Sequence of protein 1:
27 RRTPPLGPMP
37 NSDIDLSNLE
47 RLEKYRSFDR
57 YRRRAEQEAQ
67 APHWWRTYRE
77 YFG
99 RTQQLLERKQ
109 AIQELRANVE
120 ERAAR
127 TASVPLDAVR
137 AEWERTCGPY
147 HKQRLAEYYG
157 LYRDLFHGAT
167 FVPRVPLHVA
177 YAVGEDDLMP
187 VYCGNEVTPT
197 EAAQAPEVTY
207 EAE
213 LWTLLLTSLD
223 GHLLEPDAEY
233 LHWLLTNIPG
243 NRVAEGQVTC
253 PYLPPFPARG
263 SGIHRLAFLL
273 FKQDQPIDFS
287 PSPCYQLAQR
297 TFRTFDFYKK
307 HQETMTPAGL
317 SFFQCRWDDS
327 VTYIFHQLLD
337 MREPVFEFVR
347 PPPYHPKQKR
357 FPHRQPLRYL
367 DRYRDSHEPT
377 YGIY

Sequence of protein 2:
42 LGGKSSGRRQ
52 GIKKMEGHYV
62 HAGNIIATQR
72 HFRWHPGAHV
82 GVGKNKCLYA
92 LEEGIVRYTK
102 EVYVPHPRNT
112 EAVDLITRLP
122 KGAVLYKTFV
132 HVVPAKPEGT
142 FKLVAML

Interface contacts:
Residue F78 in protein 1 interacts with residue V133 in protein 2 (closest heavy-atom distance 3.4 Å).
Residue R346 in protein 1 is in contact with residue E139 in protein 2 (closest heavy-atom distance 3.5 Å).
Residue Y51 in protein 1 interacts with residue A124 in protein 2 (closest heavy-atom distance 2.7 Å).
Residue Y51 in protein 1 contacts residue G123 in protein 2 (closest heavy-atom distance 3.1 Å).
Residue E64 in protein 1 contacts residue V103 in protein 2 (closest heavy-atom distance 3.7 Å).
Residue F342 in protein 1 contacts residue K143 in protein 2 (closest heavy-atom distance 3.6 Å).
Residue Y77 in protein 1 is in contact with residue R98 in protein 2 (closest heavy-atom distance 3.5 Å).
Residue N37 in protein 1 is in contact with residue A124 in protein 2 (closest heavy-atom distance 3.2 Å).
Residue P347 in protein 1 contacts residue E139 in protein 2 (closest heavy-atom distance 3.3 Å).
Residue P36 in protein 1 is in contact with residue Y127 in protein 2 (closest heavy-atom distance 3.6 Å).
Residue Y51 in protein 1 interacts with residue T118 in protein 2 (closest heavy-atom distance 3.1 Å).
Residue R72 in protein 1 interacts with residue T100 in protein 2 (closest heavy-atom distance 3.6 Å).
Residue F78 in protein 1 interacts with residue A79 in protein 2 (closest heavy-atom distance 3.4 Å).
Residue V345 in protein 1 interacts with residue T141 in protein 2 (closest heavy-atom distance 2.8 Å).
Residue Y57 in protein 1 interacts with residue A124 in protein 2 (closest heavy-atom distance 3.5 Å).
Residue K50 in protein 1 is in contact with residue L120 in protein 2 (closest heavy-atom distance 2.6 Å).
Residue T73 in protein 1 is in contact with residue T100 in protein 2 (closest heavy-atom distance 3.2 Å).
Residue A61 in protein 1 interacts with residue V105 in protein 2 (closest heavy-atom distance 3.5 Å).
Residue G262 in protein 1 contacts residue F142 in protein 2 (closest heavy-atom distance 3.5 Å).
Residue Y57 in protein 1 is in contact with residue L126 in protein 2 (closest heavy-atom distance 2.8 Å).
Residue Y57 in protein 1 contacts residue Y104 in protein 2 (closest heavy-atom distance 3.6 Å).
Residue V341 in protein 1 interacts with residue A146 in protein 2 (closest heavy-atom distance 3.0 Å).
Residue H69 in protein 1 interacts with residue Y127 in protein 2 (closest heavy-atom distance 3.3 Å).
Residue I40 in protein 1 interacts with residue G123 in protein 2 (closest heavy-atom distance 3.6 Å).
Residue K50 in protein 1 contacts residue K122 in protein 2 (closest heavy-atom distance 3.6 Å).
Residue E64 in protein 1 interacts with residue Y127 in protein 2 (closest heavy-atom distance 2.6 Å).
Residue Y57 in protein 1 contacts residue L120 in protein 2 (closest heavy-atom distance 3.7 Å).
Residue W71 in protein 1 contacts residue Y127 in protein 2 (closest heavy-atom distance 3.5 Å).
Residue Y350 in protein 1 is in contact with residue H62 in protein 2 (closest heavy-atom distance 3.2 Å).
Residue K50 in protein 1 interacts with residue T118 in protein 2 (closest heavy-atom distance 2.6 Å).
Residue R52 in protein 1 interacts with residue T118 in protein 2 (closest heavy-atom distance 3.6 Å).
Residue R60 in protein 1 is in contact with residue G123 in protein 2 (closest heavy-atom distance 2.8 Å).
Residue R338 in protein 1 contacts residue M147 in protein 2 (closest heavy-atom distance 3.6 Å).
Residue F342 in protein 1 interacts with residue L144 in protein 2 (closest heavy-atom distance 3.7 Å).
Residue Y51 in protein 1 interacts with residue K122 in protein 2 (closest heavy-atom distance 3.1 Å).
Residue Y74 in protein 1 is in contact with residue E102 in protein 2 (closest heavy-atom distance 2.6 Å).
Residue F54 in protein 1 interacts with residue P106 in protein 2 (closest heavy-atom distance 3.3 Å).
Residue Y57 in protein 1 contacts residue I117 in protein 2 (closest heavy-atom distance 3.4 Å).
Residue R338 in protein 1 interacts with residue L148 in protein 2 (closest heavy-atom distance 3.2 Å).
Residue I40 in protein 1 interacts with residue P121 in protein 2 (closest heavy-atom distance 3.8 Å).
Residue F344 in protein 1 is in contact with residue G140 in protein 2 (closest heavy-atom distance 3.4 Å).
Residue Y51 in protein 1 interacts with residue P121 in protein 2 (closest heavy-atom distance 3.0 Å).
Residue E343 in protein 1 is in contact with residue V145 in protein 2 (closest heavy-atom distance 3.5 Å).
Residue R72 in protein 1 contacts residue Y99 in protein 2 (closest heavy-atom distance 3.5 Å).
Residue T73 in protein 1 is in contact with residue E102 in protein 2 (closest heavy-atom distance 3.6 Å).
Residue F344 in protein 1 is in contact with residue F142 in protein 2 (closest heavy-atom distance 3.5 Å).
Residue A61 in protein 1 is in contact with residue V103 in protein 2 (closest heavy-atom distance 3.5 Å).
Residue E343 in protein 1 interacts with residue K143 in protein 2 (closest heavy-atom distance 3.3 Å).
Residue Y57 in protein 1 is in contact with residue V125 in protein 2 (closest heavy-atom distance 3.6 Å).
Residue V341 in protein 1 is in contact with residue V145 in protein 2 (closest heavy-atom distance 3.0 Å).
Residue Y77 in protein 1 is in contact with residue E57 in protein 2 (closest heavy-atom distance 3.5 Å).
Residue V341 in protein 1 interacts with residue L148 in protein 2 (closest heavy-atom distance 3.6 Å).
Residue V341 in protein 1 interacts with residue L144 in protein 2 (closest heavy-atom distance 3.7 Å).
Residue S263 in protein 1 contacts residue F142 in protein 2 (closest heavy-atom distance 3.2 Å).
Residue F54 in protein 1 is in contact with residue P108 in protein 2 (closest heavy-atom distance 3.6 Å).
Residue R60 in protein 1 interacts with residue V125 in protein 2 (closest heavy-atom distance 3.5 Å).
Residue E339 in protein 1 contacts residue L148 in protein 2 (closest heavy-atom distance 2.6 Å).
Residue W71 in protein 1 is in contact with residue K101 in protein 2 (closest heavy-atom distance 3.0 Å).
Residue L48 in protein 1 is in contact with residue P121 in protein 2 (closest heavy-atom distance 3.5 Å).
Residue N37 in protein 1 is in contact with residue V125 in protein 2 (closest heavy-atom distance 2.9 Å).

These two protein chains interact to form a complex.